The following describes two proteins that form a bound complex.

Sequence of protein 1:
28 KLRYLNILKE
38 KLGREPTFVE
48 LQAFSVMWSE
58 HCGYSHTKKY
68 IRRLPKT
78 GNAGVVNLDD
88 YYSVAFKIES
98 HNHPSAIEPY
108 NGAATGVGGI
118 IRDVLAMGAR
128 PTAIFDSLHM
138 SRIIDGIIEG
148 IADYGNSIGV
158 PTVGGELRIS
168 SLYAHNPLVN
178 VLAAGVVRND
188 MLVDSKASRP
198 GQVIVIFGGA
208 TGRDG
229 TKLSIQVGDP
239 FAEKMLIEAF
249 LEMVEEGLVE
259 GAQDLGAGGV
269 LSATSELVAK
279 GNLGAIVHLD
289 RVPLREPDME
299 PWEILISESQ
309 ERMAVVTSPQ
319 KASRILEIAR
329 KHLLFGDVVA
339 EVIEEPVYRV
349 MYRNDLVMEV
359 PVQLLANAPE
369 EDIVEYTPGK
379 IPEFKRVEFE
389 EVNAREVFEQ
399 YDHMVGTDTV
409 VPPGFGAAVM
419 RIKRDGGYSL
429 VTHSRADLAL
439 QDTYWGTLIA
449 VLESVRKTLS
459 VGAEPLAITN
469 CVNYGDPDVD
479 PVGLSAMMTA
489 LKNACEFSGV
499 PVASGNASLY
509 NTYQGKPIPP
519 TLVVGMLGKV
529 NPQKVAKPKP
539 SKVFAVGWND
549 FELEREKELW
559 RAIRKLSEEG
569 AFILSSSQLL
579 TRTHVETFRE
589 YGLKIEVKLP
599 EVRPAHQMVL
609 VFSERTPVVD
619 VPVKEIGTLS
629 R

Residue-level contacts at the interface:
Residue T405 in protein 1 is in contact with residue R189 in protein 2 (closest heavy-atom distance 4.1 Å).
Residue I155 in protein 1 is in contact with residue N14 in protein 2 (closest heavy-atom distance 4.0 Å).
Residue R127 in protein 1 is in contact with residue R17 in protein 2 (closest heavy-atom distance 3.7 Å).
Residue M243 in protein 1 interacts with residue G12 in protein 2 (closest heavy-atom distance 4.2 Å).
Residue M402 in protein 1 contacts residue R189 in protein 2 (closest heavy-atom distance 3.4 Å).
Residue G156 in protein 1 is in contact with residue R17 in protein 2 (closest heavy-atom distance 3.9 Å).
Residue E397 in protein 1 is in contact with residue F110 in protein 2 (closest heavy-atom distance 2.9 Å).
Residue M243 in protein 1 interacts with residue P11 in protein 2 (closest heavy-atom distance 3.9 Å).
Residue R419 in protein 1 contacts residue E192 in protein 2 (closest heavy-atom distance 2.8 Å).
Residue K242 in protein 1 contacts residue S13 in protein 2 (closest heavy-atom distance 3.5 Å).
Residue P530 in protein 1 contacts residue L194 in protein 2 (closest heavy-atom distance 3.4 Å).
Residue D237 in protein 1 is in contact with residue Y56 in protein 2 (closest heavy-atom distance 3.1 Å).
Residue R419 in protein 1 is in contact with residue H21 in protein 2 (closest heavy-atom distance 3.9 Å).
Residue E146 in protein 1 interacts with residue K109 in protein 2 (closest heavy-atom distance 4.2 Å).
Residue G404 in protein 1 is in contact with residue D18 in protein 2 (closest heavy-atom distance 3.1 Å).
Residue F239 in protein 1 contacts residue Y56 in protein 2 (closest heavy-atom distance 3.8 Å).
Residue V403 in protein 1 interacts with residue D18 in protein 2 (closest heavy-atom distance 4.3 Å).
Residue K535 in protein 1 contacts residue L194 in protein 2 (closest heavy-atom distance 3.4 Å).
Residue K242 in protein 1 is in contact with residue N14 in protein 2 (closest heavy-atom distance 3.5 Å).
Residue F239 in protein 1 interacts with residue Y53 in protein 2 (closest heavy-atom distance 3.7 Å).
Residue E588 in protein 1 interacts with residue R137 in protein 2 (closest heavy-atom distance 4.0 Å).
Residue T405 in protein 1 is in contact with residue I195 in protein 2 (closest heavy-atom distance 3.2 Å).
Residue G156 in protein 1 is in contact with residue N14 in protein 2 (closest heavy-atom distance 3.5 Å).
Residue Q531 in protein 1 is in contact with residue L194 in protein 2 (closest heavy-atom distance 3.9 Å).
Residue N153 in protein 1 is in contact with residue N14 in protein 2 (closest heavy-atom distance 3.2 Å).
Residue F239 in protein 1 is in contact with residue G54 in protein 2 (closest heavy-atom distance 3.7 Å).
Residue V403 in protein 1 is in contact with residue R189 in protein 2 (closest heavy-atom distance 3.5 Å).
Residue K421 in protein 1 is in contact with residue R17 in protein 2 (closest heavy-atom distance 4.3 Å).
Residue V408 in protein 1 is in contact with residue L194 in protein 2 (closest heavy-atom distance 3.4 Å).
Residue K421 in protein 1 is in contact with residue H21 in protein 2 (closest heavy-atom distance 4.0 Å).
Residue Y399 in protein 1 is in contact with residue C112 in protein 2 (closest heavy-atom distance 3.3 Å).
Residue E397 in protein 1 is in contact with residue I111 in protein 2 (closest heavy-atom distance 3.2 Å).
Residue D400 in protein 1 contacts residue R189 in protein 2 (closest heavy-atom distance 3.0 Å).
Residue T405 in protein 1 contacts residue D18 in protein 2 (closest heavy-atom distance 3.6 Å).
Residue E397 in protein 1 is in contact with residue C112 in protein 2 (closest heavy-atom distance 3.1 Å).
Residue M402 in protein 1 contacts residue W114 in protein 2 (closest heavy-atom distance 3.2 Å).
Residue E588 in protein 1 is in contact with residue K113 in protein 2 (closest heavy-atom distance 3.6 Å).
Residue D400 in protein 1 interacts with residue F110 in protein 2 (closest heavy-atom distance 4.0 Å).
Residue E397 in protein 1 contacts residue K113 in protein 2 (closest heavy-atom distance 3.6 Å).
Residue F239 in protein 1 is in contact with residue P11 in protein 2 (closest heavy-atom distance 3.2 Å).
Residue N153 in protein 1 contacts residue F110 in protein 2 (closest heavy-atom distance 3.3 Å).
Residue R422 in protein 1 is in contact with residue E24 in protein 2 (closest heavy-atom distance 4.1 Å).
Residue D150 in protein 1 interacts with residue K109 in protein 2 (closest heavy-atom distance 3.0 Å).
Residue K242 in protein 1 interacts with residue R17 in protein 2 (closest heavy-atom distance 4.1 Å).
Residue R419 in protein 1 interacts with residue I195 in protein 2 (closest heavy-atom distance 4.2 Å).
Residue P238 in protein 1 interacts with residue Y56 in protein 2 (closest heavy-atom distance 3.2 Å).
Residue M402 in protein 1 contacts residue C112 in protein 2 (closest heavy-atom distance 3.4 Å).
Residue D400 in protein 1 is in contact with residue A141 in protein 2 (closest heavy-atom distance 3.7 Å).
Residue Q398 in protein 1 contacts residue K109 in protein 2 (closest heavy-atom distance 3.2 Å).
Residue D400 in protein 1 contacts residue C112 in protein 2 (closest heavy-atom distance 3.7 Å).
Residue S154 in protein 1 contacts residue N14 in protein 2 (closest heavy-atom distance 3.8 Å).
Residue M402 in protein 1 contacts residue P139 in protein 2 (closest heavy-atom distance 4.0 Å).
Residue H401 in protein 1 is in contact with residue C112 in protein 2 (closest heavy-atom distance 3.0 Å).
Residue Q398 in protein 1 contacts residue F110 in protein 2 (closest heavy-atom distance 3.3 Å).
Residue G404 in protein 1 interacts with residue R17 in protein 2 (closest heavy-atom distance 3.8 Å).
Residue S154 in protein 1 contacts residue F51 in protein 2 (closest heavy-atom distance 3.5 Å).
Residue T405 in protein 1 is in contact with residue E188 in protein 2 (closest heavy-atom distance 3.7 Å).
Residue N153 in protein 1 contacts residue F51 in protein 2 (closest heavy-atom distance 3.4 Å).
Residue T407 in protein 1 interacts with residue I195 in protein 2 (closest heavy-atom distance 3.4 Å).
Residue R419 in protein 1 is in contact with residue L194 in protein 2 (closest heavy-atom distance 3.9 Å).

Sequence of protein 2:
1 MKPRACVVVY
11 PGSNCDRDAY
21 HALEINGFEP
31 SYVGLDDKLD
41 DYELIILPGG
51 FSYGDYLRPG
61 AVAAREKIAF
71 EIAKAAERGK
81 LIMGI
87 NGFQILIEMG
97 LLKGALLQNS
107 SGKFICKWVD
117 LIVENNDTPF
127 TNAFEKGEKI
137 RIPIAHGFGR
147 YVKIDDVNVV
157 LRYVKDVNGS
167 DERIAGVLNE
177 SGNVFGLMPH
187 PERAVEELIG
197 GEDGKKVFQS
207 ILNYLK